The following describes two proteins that form a bound complex.

Sequence of chain B:
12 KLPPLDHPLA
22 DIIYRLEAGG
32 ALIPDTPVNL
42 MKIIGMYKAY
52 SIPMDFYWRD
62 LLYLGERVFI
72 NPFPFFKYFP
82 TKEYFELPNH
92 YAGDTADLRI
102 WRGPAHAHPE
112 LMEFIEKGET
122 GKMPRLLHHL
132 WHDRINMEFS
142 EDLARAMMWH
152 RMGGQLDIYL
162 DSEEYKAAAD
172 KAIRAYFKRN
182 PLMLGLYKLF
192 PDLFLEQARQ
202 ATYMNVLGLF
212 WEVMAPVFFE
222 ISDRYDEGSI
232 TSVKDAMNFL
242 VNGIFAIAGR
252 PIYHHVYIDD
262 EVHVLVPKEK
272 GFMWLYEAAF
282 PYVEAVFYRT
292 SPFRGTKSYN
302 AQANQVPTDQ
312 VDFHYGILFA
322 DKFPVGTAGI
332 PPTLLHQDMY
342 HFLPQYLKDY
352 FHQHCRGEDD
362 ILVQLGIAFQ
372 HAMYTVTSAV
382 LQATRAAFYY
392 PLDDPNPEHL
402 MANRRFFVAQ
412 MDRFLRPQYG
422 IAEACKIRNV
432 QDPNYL

Sequence of chain A:
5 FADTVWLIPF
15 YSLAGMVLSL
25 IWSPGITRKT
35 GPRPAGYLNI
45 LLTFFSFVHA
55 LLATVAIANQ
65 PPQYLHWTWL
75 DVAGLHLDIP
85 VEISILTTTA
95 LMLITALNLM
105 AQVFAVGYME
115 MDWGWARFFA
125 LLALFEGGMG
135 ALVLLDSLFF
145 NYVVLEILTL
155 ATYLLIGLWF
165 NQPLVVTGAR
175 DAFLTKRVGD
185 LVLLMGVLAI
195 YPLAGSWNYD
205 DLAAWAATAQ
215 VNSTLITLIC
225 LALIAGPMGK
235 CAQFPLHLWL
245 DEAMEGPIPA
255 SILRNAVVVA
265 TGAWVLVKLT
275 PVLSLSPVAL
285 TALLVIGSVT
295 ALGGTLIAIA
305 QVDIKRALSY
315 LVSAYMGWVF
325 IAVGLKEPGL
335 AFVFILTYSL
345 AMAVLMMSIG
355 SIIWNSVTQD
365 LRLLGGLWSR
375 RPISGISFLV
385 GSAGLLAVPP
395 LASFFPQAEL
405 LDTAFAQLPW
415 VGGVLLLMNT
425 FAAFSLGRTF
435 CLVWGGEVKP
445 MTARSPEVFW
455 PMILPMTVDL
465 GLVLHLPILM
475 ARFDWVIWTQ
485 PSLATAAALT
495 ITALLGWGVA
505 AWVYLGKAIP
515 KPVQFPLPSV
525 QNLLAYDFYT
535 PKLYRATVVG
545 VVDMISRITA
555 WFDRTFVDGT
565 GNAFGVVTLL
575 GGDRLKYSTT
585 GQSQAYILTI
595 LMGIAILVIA

Contacts between the two chains:
Residue P450 in chain A is in contact with residue Q201 in chain B (closest heavy-atom distance 3.3 Å).
Residue Q363 in chain A contacts residue Y300 in chain B (closest heavy-atom distance 3.6 Å).
Residue R32 in chain A interacts with residue Q338 in chain B (closest heavy-atom distance 3.2 Å).
Residue R374 in chain A interacts with residue E197 in chain B (closest heavy-atom distance 2.6 Å).
Residue T34 in chain A contacts residue D134 in chain B (closest heavy-atom distance 3.2 Å).
Residue W117 in chain A is in contact with residue Q338 in chain B (closest heavy-atom distance 3.6 Å).
Residue K33 in chain A contacts residue Q338 in chain B (closest heavy-atom distance 3.4 Å).
Residue L168 in chain A contacts residue S299 in chain B (closest heavy-atom distance 3.6 Å).
Residue R448 in chain A interacts with residue D158 in chain B (closest heavy-atom distance 1.8 Å).
Residue W454 in chain A interacts with residue P73 in chain B (closest heavy-atom distance 3.7 Å).
Residue M445 in chain A is in contact with residue W150 in chain B (closest heavy-atom distance 2.1 Å).
Residue Q166 in chain A interacts with residue K298 in chain B (closest heavy-atom distance 3.0 Å).
Residue L162 in chain A is in contact with residue A329 in chain B (closest heavy-atom distance 3.5 Å).
Residue R310 in chain A interacts with residue N301 in chain B (closest heavy-atom distance 3.0 Å).
Residue M115 in chain A contacts residue L335 in chain B (closest heavy-atom distance 3.6 Å).
Residue E114 in chain A contacts residue R146 in chain B (closest heavy-atom distance 3.5 Å).
Residue R32 in chain A interacts with residue D360 in chain B (closest heavy-atom distance 3.4 Å).
Residue W163 in chain A interacts with residue G296 in chain B (closest heavy-atom distance 3.5 Å).
Residue R121 in chain A contacts residue A329 in chain B (closest heavy-atom distance 3.7 Å).
Residue A529 in chain A contacts residue Q303 in chain B (closest heavy-atom distance 2.8 Å).
Residue V361 in chain A contacts residue S292 in chain B (closest heavy-atom distance 3.6 Å).
Residue Q166 in chain A interacts with residue R295 in chain B (closest heavy-atom distance 3.6 Å).
Residue R37 in chain A is in contact with residue H133 in chain B (closest heavy-atom distance 3.4 Å).
Residue P376 in chain A contacts residue F191 in chain B (closest heavy-atom distance 3.2 Å).
Residue M115 in chain A is in contact with residue D143 in chain B (closest heavy-atom distance 3.7 Å).
Residue Q363 in chain A contacts residue R295 in chain B (closest heavy-atom distance 3.5 Å).
Residue W117 in chain A is in contact with residue T334 in chain B (closest heavy-atom distance 3.7 Å).
Residue M115 in chain A contacts residue R146 in chain B (closest heavy-atom distance 3.2 Å).
Residue E451 in chain A contacts residue Q198 in chain B (closest heavy-atom distance 3.3 Å).
Residue P28 in chain A is in contact with residue G327 in chain B (closest heavy-atom distance 3.1 Å).
Residue M115 in chain A interacts with residue P332 in chain B (closest heavy-atom distance 3.7 Å).
Residue P450 in chain A is in contact with residue M149 in chain B (closest heavy-atom distance 3.3 Å).
Residue D116 in chain A contacts residue L335 in chain B (closest heavy-atom distance 3.6 Å).
Residue R448 in chain A contacts residue D162 in chain B (closest heavy-atom distance 2.7 Å).
Residue D307 in chain A contacts residue N301 in chain B (closest heavy-atom distance 3.2 Å).
Residue V361 in chain A contacts residue W150 in chain B (closest heavy-atom distance 3.6 Å).
Residue G35 in chain A is in contact with residue H133 in chain B (closest heavy-atom distance 2.7 Å).
Residue W163 in chain A interacts with residue R295 in chain B (closest heavy-atom distance 3.3 Å).
Residue G118 in chain A is in contact with residue A329 in chain B (closest heavy-atom distance 3.7 Å).
Residue S449 in chain A is in contact with residue E197 in chain B (closest heavy-atom distance 3.5 Å).
Residue M445 in chain A contacts residue P308 in chain B (closest heavy-atom distance 3.5 Å).
Residue W26 in chain A contacts residue W132 in chain B (closest heavy-atom distance 3.4 Å).
Residue Y112 in chain A contacts residue R295 in chain B (closest heavy-atom distance 3.0 Å).
Residue M115 in chain A is in contact with residue E139 in chain B (closest heavy-atom distance 3.1 Å).
Residue T34 in chain A contacts residue Q338 in chain B (closest heavy-atom distance 3.5 Å).
Residue Q305 in chain A contacts residue Q303 in chain B (closest heavy-atom distance 3.7 Å).
Residue K33 in chain A contacts residue E120 in chain B (closest heavy-atom distance 3.7 Å).
Residue R374 in chain A contacts residue D193 in chain B (closest heavy-atom distance 3.4 Å).
Residue W163 in chain A is in contact with residue A329 in chain B (closest heavy-atom distance 3.5 Å).
Residue V361 in chain A is in contact with residue Y300 in chain B (closest heavy-atom distance 3.1 Å).
Residue N165 in chain A contacts residue G296 in chain B (closest heavy-atom distance 3.3 Å).
Residue D116 in chain A is in contact with residue G330 in chain B (closest heavy-atom distance 2.8 Å).
Residue I357 in chain A is in contact with residue R295 in chain B (closest heavy-atom distance 3.4 Å).
Residue D307 in chain A interacts with residue A302 in chain B (closest heavy-atom distance 3.2 Å).
Residue W163 in chain A contacts residue G330 in chain B (closest heavy-atom distance 3.6 Å).
Residue D116 in chain A interacts with residue A329 in chain B (closest heavy-atom distance 3.3 Å).
Residue M445 in chain A interacts with residue T309 in chain B (closest heavy-atom distance 3.2 Å).
Residue Q166 in chain A contacts residue S299 in chain B (closest heavy-atom distance 3.1 Å).
Residue W358 in chain A contacts residue R146 in chain B (closest heavy-atom distance 3.3 Å).
Residue S373 in chain A interacts with residue D193 in chain B (closest heavy-atom distance 3.4 Å).